This data describes a binding interaction between two proteins.

Sequence of chain A:
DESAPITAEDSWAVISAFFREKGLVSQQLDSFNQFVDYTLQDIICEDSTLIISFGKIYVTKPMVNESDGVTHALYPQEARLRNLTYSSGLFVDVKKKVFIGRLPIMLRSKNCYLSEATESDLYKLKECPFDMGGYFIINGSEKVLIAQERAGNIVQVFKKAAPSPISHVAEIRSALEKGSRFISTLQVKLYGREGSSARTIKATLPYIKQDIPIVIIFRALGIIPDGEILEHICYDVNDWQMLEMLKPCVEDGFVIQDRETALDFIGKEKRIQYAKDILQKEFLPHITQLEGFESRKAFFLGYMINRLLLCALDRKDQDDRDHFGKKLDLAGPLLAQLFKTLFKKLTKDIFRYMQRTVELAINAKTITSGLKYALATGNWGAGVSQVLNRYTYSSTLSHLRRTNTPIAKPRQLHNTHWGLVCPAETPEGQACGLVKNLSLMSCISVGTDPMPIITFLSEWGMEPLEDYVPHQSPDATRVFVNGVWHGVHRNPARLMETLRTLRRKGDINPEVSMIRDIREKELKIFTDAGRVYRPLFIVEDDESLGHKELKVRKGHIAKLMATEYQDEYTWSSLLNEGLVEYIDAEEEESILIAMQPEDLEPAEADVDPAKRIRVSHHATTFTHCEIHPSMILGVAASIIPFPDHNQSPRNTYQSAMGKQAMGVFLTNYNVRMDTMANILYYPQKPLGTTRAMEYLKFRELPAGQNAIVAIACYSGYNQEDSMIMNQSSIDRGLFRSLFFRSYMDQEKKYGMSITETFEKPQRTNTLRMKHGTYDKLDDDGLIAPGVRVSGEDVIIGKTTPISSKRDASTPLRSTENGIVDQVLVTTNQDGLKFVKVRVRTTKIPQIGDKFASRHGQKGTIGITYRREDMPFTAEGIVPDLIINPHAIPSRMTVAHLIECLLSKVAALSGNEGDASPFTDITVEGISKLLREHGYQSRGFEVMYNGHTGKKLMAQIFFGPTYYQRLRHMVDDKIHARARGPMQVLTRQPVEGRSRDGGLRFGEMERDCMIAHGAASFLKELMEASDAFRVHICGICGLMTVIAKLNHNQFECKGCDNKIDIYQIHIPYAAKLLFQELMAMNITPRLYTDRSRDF

Sequence of chain B:
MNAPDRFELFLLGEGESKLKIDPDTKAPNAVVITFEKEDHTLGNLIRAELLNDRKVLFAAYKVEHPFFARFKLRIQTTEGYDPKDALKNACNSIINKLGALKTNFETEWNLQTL

Contacts between the two chains:
Residue H1076 in chain A interacts with residue H40 in chain B (closest heavy-atom distance 4.2 Å).
Residue D1100 in chain A is in contact with residue M1 in chain B (closest heavy-atom distance 4.6 Å).
Residue H1076 in chain A interacts with residue N44 in chain B (closest heavy-atom distance 4.5 Å).